Interface contacts:
Residue A56 in chain B is in contact with residue Y12 in chain A (closest heavy-atom distance 3.4 Å).
Residue V23 in chain B is in contact with residue N57 in chain A (closest heavy-atom distance 2.8 Å).
Residue K50 in chain B interacts with residue E36 in chain A (closest heavy-atom distance 2.6 Å).
Residue N35 in chain B interacts with residue I8 in chain A (closest heavy-atom distance 3.4 Å).
Residue N57 in chain B is in contact with residue Y22 in chain A (closest heavy-atom distance 3.1 Å).
Residue L27 in chain B is in contact with residue Y63 in chain A (closest heavy-atom distance 3.4 Å).
Residue Y53 in chain B is in contact with residue Y22 in chain A (closest heavy-atom distance 3.7 Å).
Residue R11 in chain B is in contact with residue E49 in chain A (closest heavy-atom distance 2.9 Å).
Residue I8 in chain B interacts with residue N35 in chain A (closest heavy-atom distance 3.4 Å).
Residue Y12 in chain B contacts residue A56 in chain A (closest heavy-atom distance 3.4 Å).
Residue Y63 in chain B is in contact with residue L27 in chain A (closest heavy-atom distance 3.5 Å).
Residue Y22 in chain B is in contact with residue N57 in chain A (closest heavy-atom distance 3.1 Å).
Residue I15 in chain B interacts with residue Y53 in chain A (closest heavy-atom distance 3.6 Å).
Residue I8 in chain B interacts with residue A55 in chain A (closest heavy-atom distance 3.6 Å).
Residue N35 in chain B is in contact with residue Y4 in chain A (closest heavy-atom distance 3.5 Å).
Residue A26 in chain B is in contact with residue N57 in chain A (closest heavy-atom distance 3.6 Å).
Residue I15 in chain B is in contact with residue V60 in chain A (closest heavy-atom distance 3.7 Å).
Residue L7 in chain B is in contact with residue E49 in chain A (closest heavy-atom distance 3.5 Å).
Residue Y22 in chain B contacts residue V60 in chain A (closest heavy-atom distance 3.6 Å).
Residue E49 in chain B contacts residue L7 in chain A (closest heavy-atom distance 3.5 Å).
Residue Y22 in chain B is in contact with residue Y53 in chain A (closest heavy-atom distance 3.7 Å).
Residue A26 in chain B is in contact with residue S61 in chain A (closest heavy-atom distance 3.7 Å).
Residue N57 in chain B contacts residue A26 in chain A (closest heavy-atom distance 3.6 Å).
Residue C5 in chain B contacts residue A38 in chain A (closest heavy-atom distance 3.7 Å).
Residue Y53 in chain B is in contact with residue I15 in chain A (closest heavy-atom distance 3.6 Å).
Residue I15 in chain B is in contact with residue N57 in chain A (closest heavy-atom distance 3.5 Å).
Residue Y12 in chain B is in contact with residue E66 in chain A (closest heavy-atom distance 2.5 Å).
Residue Y4 in chain B contacts residue L31 in chain A (closest heavy-atom distance 3.3 Å).
Residue L34 in chain B contacts residue L34 in chain A (closest heavy-atom distance 3.7 Å).
Residue A55 in chain B contacts residue I8 in chain A (closest heavy-atom distance 3.6 Å).
Residue V60 in chain B interacts with residue Y12 in chain A (closest heavy-atom distance 3.7 Å).
Residue E36 in chain B contacts residue K50 in chain A (closest heavy-atom distance 2.7 Å).
Residue L7 in chain B contacts residue A52 in chain A (closest heavy-atom distance 3.5 Å).
Residue V30 in chain B interacts with residue A54 in chain A (closest heavy-atom distance 3.6 Å).
Residue V60 in chain B contacts residue Y22 in chain A (closest heavy-atom distance 3.6 Å).
Residue L59 in chain B contacts residue Y4 in chain A (closest heavy-atom distance 3.7 Å).
Residue L31 in chain B contacts residue Y4 in chain A (closest heavy-atom distance 3.3 Å).
Residue A52 in chain B contacts residue L7 in chain A (closest heavy-atom distance 3.5 Å).
Residue N57 in chain B interacts with residue I15 in chain A (closest heavy-atom distance 3.6 Å).
Residue Y22 in chain B is in contact with residue S61 in chain A (closest heavy-atom distance 3.1 Å).
Residue S61 in chain B interacts with residue A26 in chain A (closest heavy-atom distance 3.7 Å).
Residue E49 in chain B contacts residue R11 in chain A (closest heavy-atom distance 2.9 Å).
Residue A54 in chain B contacts residue V30 in chain A (closest heavy-atom distance 3.6 Å).
Residue Y4 in chain B is in contact with residue N35 in chain A (closest heavy-atom distance 3.4 Å).
Residue C5 in chain B is in contact with residue N35 in chain A (closest heavy-atom distance 2.8 Å).
Residue Y53 in chain B is in contact with residue V23 in chain A (closest heavy-atom distance 3.5 Å).
Residue Y53 in chain B contacts residue G21 in chain A (closest heavy-atom distance 2.6 Å).
Residue V23 in chain B is in contact with residue Y53 in chain A (closest heavy-atom distance 3.5 Å).
Residue V60 in chain B contacts residue I15 in chain A (closest heavy-atom distance 3.7 Å).
Residue Y12 in chain B is in contact with residue V60 in chain A (closest heavy-atom distance 3.7 Å).
Residue N35 in chain B interacts with residue C5 in chain A (closest heavy-atom distance 2.8 Å).
Residue L7 in chain B contacts residue R48 in chain A (closest heavy-atom distance 3.7 Å).
Residue Y4 in chain B interacts with residue L59 in chain A (closest heavy-atom distance 3.7 Å).
Residue G21 in chain B contacts residue Y53 in chain A (closest heavy-atom distance 2.6 Å).
Residue Y4 in chain B interacts with residue H70 in chain A (closest heavy-atom distance 3.1 Å).
Residue E66 in chain B contacts residue Y12 in chain A (closest heavy-atom distance 2.5 Å).
Residue I8 in chain B interacts with residue L59 in chain A (closest heavy-atom distance 3.7 Å).
Residue S61 in chain B interacts with residue Y22 in chain A (closest heavy-atom distance 3.1 Å).
Residue N57 in chain B is in contact with residue V23 in chain A (closest heavy-atom distance 2.8 Å).
Residue R48 in chain B is in contact with residue L7 in chain A (closest heavy-atom distance 3.7 Å).

The following describes two proteins that form a bound complex.

Sequence of chain A:
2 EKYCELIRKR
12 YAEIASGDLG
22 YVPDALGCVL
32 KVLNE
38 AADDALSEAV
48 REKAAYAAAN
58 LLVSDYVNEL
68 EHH

Sequence of chain B:
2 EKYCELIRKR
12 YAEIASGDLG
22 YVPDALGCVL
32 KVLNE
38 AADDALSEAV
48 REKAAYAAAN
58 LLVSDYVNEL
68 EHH